This data describes a binding interaction between two proteins.

Interface contacts:
Residue Y171 in the first protein contacts residue K1 in the second protein (closest heavy-atom distance 2.7 Å).
Residue N80 in the first protein interacts with residue M9 in the second protein (closest heavy-atom distance 2.8 Å).
Residue L81 in the first protein is in contact with residue M9 in the second protein (closest heavy-atom distance 3.8 Å).
Residue Y156 in the first protein is in contact with residue F6 in the second protein (closest heavy-atom distance 3.0 Å).
Residue Y156 in the first protein contacts residue Y4 in the second protein (closest heavy-atom distance 4.3 Å).
Residue W147 in the first protein contacts residue M9 in the second protein (closest heavy-atom distance 3.9 Å).
Residue K146 in the first protein contacts residue T8 in the second protein (closest heavy-atom distance 3.0 Å).
Residue K66 in the first protein interacts with residue V3 in the second protein (closest heavy-atom distance 4.2 Å).
Residue Y45 in the first protein is in contact with residue A2 in the second protein (closest heavy-atom distance 3.9 Å).
Residue G151 in the first protein interacts with residue F6 in the second protein (closest heavy-atom distance 4.3 Å).
Residue E63 in the first protein interacts with residue K1 in the second protein (closest heavy-atom distance 3.3 Å).
Residue Y156 in the first protein is in contact with residue N5 in the second protein (closest heavy-atom distance 3.5 Å).
Residue W73 in the first protein interacts with residue T8 in the second protein (closest heavy-atom distance 3.5 Å).
Residue H155 in the first protein contacts residue N5 in the second protein (closest heavy-atom distance 4.0 Å).
Residue Q70 in the first protein interacts with residue V3 in the second protein (closest heavy-atom distance 3.6 Å).
Residue F116 in the first protein interacts with residue M9 in the second protein (closest heavy-atom distance 3.3 Å).
Residue E163 in the first protein is in contact with residue K1 in the second protein (closest heavy-atom distance 3.2 Å).
Residue Q70 in the first protein interacts with residue N5 in the second protein (closest heavy-atom distance 2.8 Å).
Residue W147 in the first protein interacts with residue A7 in the second protein (closest heavy-atom distance 3.4 Å).
Residue K66 in the first protein contacts residue A2 in the second protein (closest heavy-atom distance 2.5 Å).
Residue V76 in the first protein interacts with residue T8 in the second protein (closest heavy-atom distance 4.0 Å).
Residue Q97 in the first protein contacts residue V3 in the second protein (closest heavy-atom distance 3.8 Å).
Residue E9 in the first protein is in contact with residue V3 in the second protein (closest heavy-atom distance 3.7 Å).
Residue E63 in the first protein interacts with residue A2 in the second protein (closest heavy-atom distance 2.9 Å).
Residue W73 in the first protein is in contact with residue A7 in the second protein (closest heavy-atom distance 3.1 Å).
Residue M5 in the first protein contacts residue K1 in the second protein (closest heavy-atom distance 4.0 Å).
Residue K146 in the first protein is in contact with residue A7 in the second protein (closest heavy-atom distance 4.4 Å).
Residue S77 in the first protein contacts residue T8 in the second protein (closest heavy-atom distance 3.9 Å).
Residue W73 in the first protein contacts residue N5 in the second protein (closest heavy-atom distance 3.4 Å).
Residue Y123 in the first protein contacts residue M9 in the second protein (closest heavy-atom distance 3.8 Å).
Residue Y159 in the first protein contacts residue V3 in the second protein (closest heavy-atom distance 3.6 Å).
Residue Q70 in the first protein interacts with residue Y4 in the second protein (closest heavy-atom distance 3.4 Å).
Residue S150 in the first protein contacts residue A7 in the second protein (closest heavy-atom distance 4.0 Å).
Residue Y84 in the first protein contacts residue M9 in the second protein (closest heavy-atom distance 2.6 Å).
Residue F116 in the first protein interacts with residue N5 in the second protein (closest heavy-atom distance 4.0 Å).
Residue S99 in the first protein is in contact with residue V3 in the second protein (closest heavy-atom distance 3.6 Å).
Residue K66 in the first protein contacts residue K1 in the second protein (closest heavy-atom distance 3.0 Å).
Residue N80 in the first protein is in contact with residue T8 in the second protein (closest heavy-atom distance 4.0 Å).
Residue Q97 in the first protein interacts with residue N5 in the second protein (closest heavy-atom distance 2.8 Å).
Residue W167 in the first protein contacts residue K1 in the second protein (closest heavy-atom distance 3.4 Å).
Residue Y59 in the first protein contacts residue K1 in the second protein (closest heavy-atom distance 4.3 Å).
Residue H155 in the first protein is in contact with residue Y4 in the second protein (closest heavy-atom distance 2.7 Å).
Residue T143 in the first protein interacts with residue M9 in the second protein (closest heavy-atom distance 2.7 Å).
Residue Y7 in the first protein contacts residue A2 in the second protein (closest heavy-atom distance 3.5 Å).
Residue W73 in the first protein is in contact with residue M9 in the second protein (closest heavy-atom distance 3.7 Å).
Residue S150 in the first protein contacts residue F6 in the second protein (closest heavy-atom distance 3.4 Å).
Residue A152 in the first protein contacts residue F6 in the second protein (closest heavy-atom distance 3.5 Å).
Residue S77 in the first protein contacts residue M9 in the second protein (closest heavy-atom distance 3.2 Å).
Residue Y159 in the first protein interacts with residue A2 in the second protein (closest heavy-atom distance 3.8 Å).
Residue W147 in the first protein interacts with residue T8 in the second protein (closest heavy-atom distance 3.0 Å).
Residue Y156 in the first protein contacts residue V3 in the second protein (closest heavy-atom distance 4.0 Å).
Residue F74 in the first protein contacts residue N5 in the second protein (closest heavy-atom distance 4.1 Å).
Residue L95 in the first protein interacts with residue M9 in the second protein (closest heavy-atom distance 3.8 Å).
Residue Y159 in the first protein is in contact with residue K1 in the second protein (closest heavy-atom distance 2.6 Å).
Residue Y7 in the first protein contacts residue K1 in the second protein (closest heavy-atom distance 2.9 Å).
Residue H155 in the first protein is in contact with residue F6 in the second protein (closest heavy-atom distance 3.5 Å).
Residue R62 in the first protein interacts with residue K1 in the second protein (closest heavy-atom distance 4.3 Å).
Residue K146 in the first protein interacts with residue M9 in the second protein (closest heavy-atom distance 3.1 Å).
Residue W73 in the first protein is in contact with residue F6 in the second protein (closest heavy-atom distance 3.0 Å).
Residue K66 in the first protein interacts with residue Y4 in the second protein (closest heavy-atom distance 4.3 Å).

Sequence of the first protein:
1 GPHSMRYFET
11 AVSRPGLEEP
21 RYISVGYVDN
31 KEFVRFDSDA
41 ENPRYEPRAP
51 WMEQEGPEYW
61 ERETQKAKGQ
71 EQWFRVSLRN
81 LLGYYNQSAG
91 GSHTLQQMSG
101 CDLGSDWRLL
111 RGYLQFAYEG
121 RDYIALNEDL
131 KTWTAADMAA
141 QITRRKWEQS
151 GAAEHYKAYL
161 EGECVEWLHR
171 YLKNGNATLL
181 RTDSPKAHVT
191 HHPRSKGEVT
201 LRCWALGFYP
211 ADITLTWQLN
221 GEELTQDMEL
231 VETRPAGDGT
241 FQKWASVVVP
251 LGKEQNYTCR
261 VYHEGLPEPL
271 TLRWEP

Sequence of the second protein:
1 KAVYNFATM